Sequence of the second protein:
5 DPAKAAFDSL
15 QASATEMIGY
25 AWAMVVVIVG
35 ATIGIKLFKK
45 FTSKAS

Sequence of the first protein:
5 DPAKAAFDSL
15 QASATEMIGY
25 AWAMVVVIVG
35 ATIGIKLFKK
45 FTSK

Residue-level contacts at the interface:
Residue G34 in the second protein interacts with residue L14 in the first protein (closest heavy-atom distance 3.9 Å).
Residue A49 in the second protein contacts residue M28 in the first protein (closest heavy-atom distance 3.9 Å).
Residue G38 in the second protein is in contact with residue M21 in the first protein (closest heavy-atom distance 4.7 Å).
Residue L41 in the second protein interacts with residue A18 in the first protein (closest heavy-atom distance 4.2 Å).
Residue L41 in the second protein contacts residue M21 in the first protein (closest heavy-atom distance 3.7 Å).
Residue V33 in the second protein contacts residue L14 in the first protein (closest heavy-atom distance 4.6 Å).
Residue F45 in the second protein interacts with residue A25 in the first protein (closest heavy-atom distance 4.5 Å).
Residue A49 in the second protein contacts residue A25 in the first protein (closest heavy-atom distance 4.1 Å).
Residue A49 in the second protein interacts with residue V29 in the first protein (closest heavy-atom distance 4.1 Å).
Residue F45 in the second protein contacts residue A18 in the first protein (closest heavy-atom distance 5.0 Å).
Residue F45 in the second protein is in contact with residue M21 in the first protein (closest heavy-atom distance 3.8 Å).
Residue F45 in the second protein interacts with residue I22 in the first protein (closest heavy-atom distance 4.1 Å).
Residue I37 in the second protein interacts with residue L14 in the first protein (closest heavy-atom distance 4.8 Å).
Residue S50 in the second protein interacts with residue M28 in the first protein (closest heavy-atom distance 4.0 Å).
Residue F42 in the second protein interacts with residue M21 in the first protein (closest heavy-atom distance 3.5 Å).
Residue W26 in the second protein contacts residue A7 in the first protein (closest heavy-atom distance 4.4 Å).
Residue V30 in the second protein is in contact with residue A10 in the first protein (closest heavy-atom distance 3.8 Å).
Residue V30 in the second protein interacts with residue P6 in the first protein (closest heavy-atom distance 4.8 Å).
Residue T46 in the second protein interacts with residue M28 in the first protein (closest heavy-atom distance 4.5 Å).
Residue W26 in the second protein contacts residue P6 in the first protein (closest heavy-atom distance 3.9 Å).
Residue S50 in the second protein interacts with residue I32 in the first protein (closest heavy-atom distance 3.7 Å).
Residue A49 in the second protein contacts residue I32 in the first protein (closest heavy-atom distance 3.4 Å).

This data describes a binding interaction between two proteins.